The following describes two proteins that form a bound complex.

Sequence of chain B:
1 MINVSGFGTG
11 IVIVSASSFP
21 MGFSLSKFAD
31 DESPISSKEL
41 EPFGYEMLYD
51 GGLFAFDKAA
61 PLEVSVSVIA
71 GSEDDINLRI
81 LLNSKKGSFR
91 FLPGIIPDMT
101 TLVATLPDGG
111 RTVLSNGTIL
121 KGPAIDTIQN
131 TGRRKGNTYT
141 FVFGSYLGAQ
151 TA

Residue-level contacts at the interface:
Residue L53 in chain B interacts with residue I96 in chain A (closest heavy-atom distance 3.2 Å).
Residue Y45 in chain B contacts residue P61 in chain A (closest heavy-atom distance 3.9 Å).
Residue E41 in chain B is in contact with residue K121 in chain A (closest heavy-atom distance 3.6 Å).
Residue M47 in chain B is in contact with residue P61 in chain A (closest heavy-atom distance 3.3 Å).
Residue D57 in chain B contacts residue K86 in chain A (closest heavy-atom distance 3.2 Å).
Residue V64 in chain B is in contact with residue I125 in chain A (closest heavy-atom distance 4.0 Å).
Residue D31 in chain B interacts with residue N130 in chain A (closest heavy-atom distance 3.8 Å).
Residue D57 in chain B contacts residue K85 in chain A (closest heavy-atom distance 3.6 Å).
Residue E39 in chain B is in contact with residue K121 in chain A (closest heavy-atom distance 3.6 Å).
Residue S5 in chain B is in contact with residue R134 in chain A (closest heavy-atom distance 4.1 Å).
Residue P42 in chain B is in contact with residue L120 in chain A (closest heavy-atom distance 3.4 Å).
Residue V4 in chain B contacts residue R134 in chain A (closest heavy-atom distance 3.2 Å).
Residue M47 in chain B contacts residue A60 in chain A (closest heavy-atom distance 3.5 Å).
Residue Y146 in chain B is in contact with residue A124 in chain A (closest heavy-atom distance 3.0 Å).
Residue Y146 in chain B interacts with residue N83 in chain A (closest heavy-atom distance 3.5 Å).
Residue E32 in chain B is in contact with residue N130 in chain A (closest heavy-atom distance 3.9 Å).
Residue P34 in chain B interacts with residue Q129 in chain A (closest heavy-atom distance 3.7 Å).
Residue D30 in chain B contacts residue N130 in chain A (closest heavy-atom distance 3.4 Å).
Residue L106 in chain B interacts with residue R134 in chain A (closest heavy-atom distance 3.4 Å).
Residue A55 in chain B is in contact with residue T118 in chain A (closest heavy-atom distance 4.2 Å).
Residue E39 in chain B is in contact with residue T138 in chain A (closest heavy-atom distance 4.3 Å).
Residue S33 in chain B is in contact with residue N130 in chain A (closest heavy-atom distance 4.3 Å).
Residue L40 in chain B contacts residue G122 in chain A (closest heavy-atom distance 3.0 Å).
Residue S37 in chain B contacts residue I125 in chain A (closest heavy-atom distance 3.8 Å).
Residue F43 in chain B is in contact with residue I119 in chain A (closest heavy-atom distance 3.4 Å).
Residue E39 in chain B is in contact with residue G122 in chain A (closest heavy-atom distance 3.5 Å).
Residue Y146 in chain B is in contact with residue I125 in chain A (closest heavy-atom distance 3.9 Å).
Residue P42 in chain B contacts residue K121 in chain A (closest heavy-atom distance 4.2 Å).
Residue D57 in chain B interacts with residue G87 in chain A (closest heavy-atom distance 3.6 Å).
Residue L53 in chain B interacts with residue G144 in chain A (closest heavy-atom distance 4.2 Å).
Residue L62 in chain B interacts with residue A124 in chain A (closest heavy-atom distance 3.5 Å).
Residue G6 in chain B is in contact with residue G132 in chain A (closest heavy-atom distance 3.0 Å).
Residue I35 in chain B contacts residue T127 in chain A (closest heavy-atom distance 3.6 Å).
Residue F43 in chain B is in contact with residue L82 in chain A (closest heavy-atom distance 3.6 Å).
Residue V4 in chain B interacts with residue I69 in chain A (closest heavy-atom distance 4.3 Å).
Residue Y45 in chain B is in contact with residue E63 in chain A (closest heavy-atom distance 4.0 Å).
Residue Y146 in chain B interacts with residue R79 in chain A (closest heavy-atom distance 4.2 Å).
Residue L53 in chain B contacts residue V142 in chain A (closest heavy-atom distance 4.2 Å).
Residue F43 in chain B interacts with residue K86 in chain A (closest heavy-atom distance 3.4 Å).
Residue I2 in chain B interacts with residue K27 in chain A (closest heavy-atom distance 4.1 Å).
Residue L40 in chain B interacts with residue A124 in chain A (closest heavy-atom distance 4.1 Å).
Residue P42 in chain B is in contact with residue L82 in chain A (closest heavy-atom distance 3.9 Å).
Residue I35 in chain B interacts with residue I128 in chain A (closest heavy-atom distance 3.1 Å).
Residue F43 in chain B contacts residue S84 in chain A (closest heavy-atom distance 3.5 Å).
Residue E39 in chain B interacts with residue P123 in chain A (closest heavy-atom distance 3.6 Å).
Residue F43 in chain B interacts with residue L120 in chain A (closest heavy-atom distance 3.7 Å).
Residue L40 in chain B interacts with residue K121 in chain A (closest heavy-atom distance 3.4 Å).
Residue L53 in chain B is in contact with residue F143 in chain A (closest heavy-atom distance 4.2 Å).
Residue V4 in chain B contacts residue A70 in chain A (closest heavy-atom distance 4.1 Å).
Residue P34 in chain B is in contact with residue I128 in chain A (closest heavy-atom distance 3.4 Å).
Residue F54 in chain B is in contact with residue I96 in chain A (closest heavy-atom distance 4.3 Å).
Residue S37 in chain B interacts with residue T127 in chain A (closest heavy-atom distance 4.0 Å).
Residue V4 in chain B is in contact with residue R133 in chain A (closest heavy-atom distance 3.7 Å).
Residue S36 in chain B contacts residue T127 in chain A (closest heavy-atom distance 3.7 Å).
Residue T112 in chain B interacts with residue I125 in chain A (closest heavy-atom distance 4.3 Å).
Residue S33 in chain B interacts with residue I128 in chain A (closest heavy-atom distance 3.6 Å).
Residue E41 in chain B contacts residue L120 in chain A (closest heavy-atom distance 3.9 Å).
Residue G51 in chain B is in contact with residue A59 in chain A (closest heavy-atom distance 4.2 Å).
Residue L53 in chain B contacts residue N116 in chain A (closest heavy-atom distance 3.7 Å).
Residue S5 in chain B interacts with residue G132 in chain A (closest heavy-atom distance 3.9 Å).

Sequence of chain A:
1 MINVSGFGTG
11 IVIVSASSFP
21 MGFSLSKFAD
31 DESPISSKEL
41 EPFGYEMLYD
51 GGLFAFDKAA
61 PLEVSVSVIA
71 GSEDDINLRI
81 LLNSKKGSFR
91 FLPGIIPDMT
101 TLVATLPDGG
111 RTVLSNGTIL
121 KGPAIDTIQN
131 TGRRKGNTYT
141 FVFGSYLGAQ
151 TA